Sequence of chain B:
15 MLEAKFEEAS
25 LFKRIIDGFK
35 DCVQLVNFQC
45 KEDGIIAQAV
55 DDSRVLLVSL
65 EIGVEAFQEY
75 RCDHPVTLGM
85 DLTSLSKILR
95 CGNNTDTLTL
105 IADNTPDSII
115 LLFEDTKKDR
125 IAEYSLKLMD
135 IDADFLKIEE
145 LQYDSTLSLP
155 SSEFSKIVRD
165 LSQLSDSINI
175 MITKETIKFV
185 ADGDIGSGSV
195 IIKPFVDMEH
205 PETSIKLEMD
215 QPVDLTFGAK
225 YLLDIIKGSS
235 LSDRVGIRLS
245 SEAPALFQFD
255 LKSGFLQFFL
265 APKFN

Sequence of chain A:
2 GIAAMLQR

Residue-level contacts at the interface:
Residue L61 in chain B contacts residue L7 in chain A (closest heavy-atom distance 3.4 Å).
Residue P248 in chain B contacts residue I3 in chain A (closest heavy-atom distance 3.8 Å).
Residue F263 in chain B contacts residue I3 in chain A (closest heavy-atom distance 3.6 Å).
Residue A247 in chain B is in contact with residue R9 in chain A (closest heavy-atom distance 3.2 Å).
Residue A247 in chain B is in contact with residue M6 in chain A (closest heavy-atom distance 5.0 Å).
Residue P266 in chain B contacts residue M6 in chain A (closest heavy-atom distance 4.0 Å).
Residue V54 in chain B interacts with residue I3 in chain A (closest heavy-atom distance 3.4 Å).
Residue L264 in chain B contacts residue I3 in chain A (closest heavy-atom distance 4.1 Å).
Residue E246 in chain B is in contact with residue R9 in chain A (closest heavy-atom distance 3.3 Å).
Residue L61 in chain B is in contact with residue I3 in chain A (closest heavy-atom distance 4.0 Å).
Residue L140 in chain B interacts with residue Q8 in chain A (closest heavy-atom distance 4.4 Å).
Residue V59 in chain B interacts with residue I3 in chain A (closest heavy-atom distance 3.5 Å).
Residue L145 in chain B contacts residue R9 in chain A (closest heavy-atom distance 3.6 Å).
Residue L140 in chain B interacts with residue L7 in chain A (closest heavy-atom distance 4.9 Å).
Residue F263 in chain B contacts residue L7 in chain A (closest heavy-atom distance 3.6 Å).
Residue I142 in chain B contacts residue L7 in chain A (closest heavy-atom distance 4.4 Å).
Residue A265 in chain B contacts residue I3 in chain A (closest heavy-atom distance 3.7 Å).
Residue L60 in chain B is in contact with residue I3 in chain A (closest heavy-atom distance 4.0 Å).
Residue P248 in chain B contacts residue M6 in chain A (closest heavy-atom distance 4.1 Å).
Residue P248 in chain B contacts residue L7 in chain A (closest heavy-atom distance 4.0 Å).
Residue P248 in chain B contacts residue R9 in chain A (closest heavy-atom distance 4.6 Å).
Residue R58 in chain B contacts residue G2 in chain A (closest heavy-atom distance 4.0 Å).
Residue R58 in chain B contacts residue I3 in chain A (closest heavy-atom distance 3.0 Å).
Residue A265 in chain B contacts residue M6 in chain A (closest heavy-atom distance 3.8 Å).
Residue L140 in chain B contacts residue A4 in chain A (closest heavy-atom distance 4.1 Å).

These two protein chains interact to form a complex.